Sequence of protein 1:
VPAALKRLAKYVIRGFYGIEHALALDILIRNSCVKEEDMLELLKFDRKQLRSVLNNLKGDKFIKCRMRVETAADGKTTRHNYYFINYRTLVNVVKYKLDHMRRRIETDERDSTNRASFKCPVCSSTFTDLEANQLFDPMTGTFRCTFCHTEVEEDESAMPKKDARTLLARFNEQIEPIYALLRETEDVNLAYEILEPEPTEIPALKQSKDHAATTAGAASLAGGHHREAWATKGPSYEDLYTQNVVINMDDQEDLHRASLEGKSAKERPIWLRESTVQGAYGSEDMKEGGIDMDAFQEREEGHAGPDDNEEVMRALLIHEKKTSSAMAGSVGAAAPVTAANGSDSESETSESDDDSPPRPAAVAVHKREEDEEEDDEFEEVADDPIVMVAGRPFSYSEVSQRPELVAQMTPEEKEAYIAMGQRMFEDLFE

Interface contacts:
Residue R553 in protein 2 contacts residue K275 in protein 1 (closest heavy-atom distance 3.2 Å).
Residue E699 in protein 2 is in contact with residue R282 in protein 1 (closest heavy-atom distance 4.4 Å).
Residue A694 in protein 2 interacts with residue E283 in protein 1 (closest heavy-atom distance 4.5 Å).
Residue R554 in protein 2 interacts with residue K275 in protein 1 (closest heavy-atom distance 4.8 Å).
Residue L693 in protein 2 contacts residue L281 in protein 1 (closest heavy-atom distance 4.1 Å).
Residue R554 in protein 2 contacts residue E276 in protein 1 (closest heavy-atom distance 3.3 Å).
Residue A694 in protein 2 contacts residue L281 in protein 1 (closest heavy-atom distance 3.8 Å).
Residue R553 in protein 2 contacts residue A274 in protein 1 (closest heavy-atom distance 4.0 Å).
Residue G695 in protein 2 interacts with residue R282 in protein 1 (closest heavy-atom distance 4.0 Å).
Residue R553 in protein 2 interacts with residue E276 in protein 1 (closest heavy-atom distance 3.4 Å).
Residue E698 in protein 2 contacts residue R282 in protein 1 (closest heavy-atom distance 3.4 Å).
Residue A694 in protein 2 is in contact with residue S284 in protein 1 (closest heavy-atom distance 4.4 Å).
Residue A694 in protein 2 contacts residue R282 in protein 1 (closest heavy-atom distance 3.0 Å).

Sequence of protein 2:
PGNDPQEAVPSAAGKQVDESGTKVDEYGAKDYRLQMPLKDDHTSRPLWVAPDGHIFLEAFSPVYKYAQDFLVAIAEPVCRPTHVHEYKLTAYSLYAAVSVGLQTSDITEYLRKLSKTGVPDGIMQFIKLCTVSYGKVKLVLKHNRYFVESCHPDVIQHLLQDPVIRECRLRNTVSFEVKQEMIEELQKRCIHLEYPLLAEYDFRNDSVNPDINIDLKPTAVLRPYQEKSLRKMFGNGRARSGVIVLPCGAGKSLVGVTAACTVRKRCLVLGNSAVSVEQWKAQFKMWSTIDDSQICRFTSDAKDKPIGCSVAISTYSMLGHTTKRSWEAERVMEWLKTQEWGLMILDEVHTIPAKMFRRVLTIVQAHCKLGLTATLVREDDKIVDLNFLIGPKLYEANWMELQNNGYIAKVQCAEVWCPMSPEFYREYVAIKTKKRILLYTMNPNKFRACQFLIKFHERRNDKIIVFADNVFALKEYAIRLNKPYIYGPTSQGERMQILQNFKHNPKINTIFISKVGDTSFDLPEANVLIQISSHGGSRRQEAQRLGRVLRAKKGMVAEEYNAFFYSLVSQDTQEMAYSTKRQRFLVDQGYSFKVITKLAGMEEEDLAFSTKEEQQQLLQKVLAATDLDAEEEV

The following describes two proteins that form a bound complex.